Sequence of chain B:
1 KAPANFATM

Residue-level contacts at the interface:
Residue L81 in chain A contacts residue M9 in chain B (closest heavy-atom distance 3.9 Å).
Residue K66 in chain A interacts with residue A2 in chain B (closest heavy-atom distance 2.7 Å).
Residue F116 in chain A interacts with residue M9 in chain B (closest heavy-atom distance 3.5 Å).
Residue E63 in chain A contacts residue A2 in chain B (closest heavy-atom distance 2.9 Å).
Residue Y156 in chain A contacts residue F6 in chain B (closest heavy-atom distance 3.1 Å).
Residue W73 in chain A contacts residue F6 in chain B (closest heavy-atom distance 2.9 Å).
Residue F74 in chain A is in contact with residue N5 in chain B (closest heavy-atom distance 4.0 Å).
Residue Q70 in chain A contacts residue P3 in chain B (closest heavy-atom distance 3.8 Å).
Residue W147 in chain A contacts residue A7 in chain B (closest heavy-atom distance 3.6 Å).
Residue W73 in chain A is in contact with residue N5 in chain B (closest heavy-atom distance 3.3 Å).
Residue K146 in chain A is in contact with residue T8 in chain B (closest heavy-atom distance 2.8 Å).
Residue K66 in chain A contacts residue K1 in chain B (closest heavy-atom distance 4.0 Å).
Residue Y123 in chain A interacts with residue M9 in chain B (closest heavy-atom distance 3.7 Å).
Residue W167 in chain A interacts with residue K1 in chain B (closest heavy-atom distance 3.4 Å).
Residue Y7 in chain A is in contact with residue P3 in chain B (closest heavy-atom distance 4.0 Å).
Residue E9 in chain A contacts residue P3 in chain B (closest heavy-atom distance 3.7 Å).
Residue Q97 in chain A interacts with residue P3 in chain B (closest heavy-atom distance 4.3 Å).
Residue F116 in chain A interacts with residue N5 in chain B (closest heavy-atom distance 4.0 Å).
Residue W73 in chain A is in contact with residue A7 in chain B (closest heavy-atom distance 2.9 Å).
Residue Y159 in chain A is in contact with residue K1 in chain B (closest heavy-atom distance 2.6 Å).
Residue W147 in chain A contacts residue M9 in chain B (closest heavy-atom distance 3.9 Å).
Residue V76 in chain A is in contact with residue T8 in chain B (closest heavy-atom distance 4.3 Å).
Residue Y159 in chain A contacts residue P3 in chain B (closest heavy-atom distance 3.2 Å).
Residue Y156 in chain A is in contact with residue N5 in chain B (closest heavy-atom distance 3.4 Å).
Residue Y156 in chain A is in contact with residue A4 in chain B (closest heavy-atom distance 4.7 Å).
Residue Y84 in chain A interacts with residue M9 in chain B (closest heavy-atom distance 2.6 Å).
Residue N80 in chain A interacts with residue M9 in chain B (closest heavy-atom distance 2.8 Å).
Residue Y156 in chain A is in contact with residue A7 in chain B (closest heavy-atom distance 4.5 Å).
Residue N80 in chain A interacts with residue T8 in chain B (closest heavy-atom distance 3.9 Å).
Residue E163 in chain A is in contact with residue A2 in chain B (closest heavy-atom distance 4.7 Å).
Residue K66 in chain A interacts with residue A4 in chain B (closest heavy-atom distance 3.8 Å).
Residue E63 in chain A is in contact with residue K1 in chain B (closest heavy-atom distance 3.5 Å).
Residue Y7 in chain A interacts with residue K1 in chain B (closest heavy-atom distance 3.1 Å).
Residue L95 in chain A interacts with residue M9 in chain B (closest heavy-atom distance 3.9 Å).
Residue Q97 in chain A contacts residue N5 in chain B (closest heavy-atom distance 2.7 Å).
Residue S77 in chain A contacts residue M9 in chain B (closest heavy-atom distance 3.0 Å).
Residue W73 in chain A is in contact with residue T8 in chain B (closest heavy-atom distance 3.7 Å).
Residue K146 in chain A interacts with residue A7 in chain B (closest heavy-atom distance 4.6 Å).
Residue E163 in chain A interacts with residue K1 in chain B (closest heavy-atom distance 3.4 Å).
Residue S150 in chain A contacts residue A7 in chain B (closest heavy-atom distance 4.0 Å).
Residue I124 in chain A interacts with residue M9 in chain B (closest heavy-atom distance 4.0 Å).
Residue K146 in chain A interacts with residue M9 in chain B (closest heavy-atom distance 3.1 Å).
Residue K66 in chain A is in contact with residue P3 in chain B (closest heavy-atom distance 3.7 Å).
Residue S99 in chain A interacts with residue P3 in chain B (closest heavy-atom distance 3.6 Å).
Residue W147 in chain A interacts with residue T8 in chain B (closest heavy-atom distance 3.0 Å).
Residue R62 in chain A is in contact with residue K1 in chain B (closest heavy-atom distance 2.9 Å).
Residue Y45 in chain A is in contact with residue A2 in chain B (closest heavy-atom distance 3.7 Å).
Residue A152 in chain A is in contact with residue F6 in chain B (closest heavy-atom distance 4.4 Å).
Residue Q70 in chain A contacts residue N5 in chain B (closest heavy-atom distance 2.8 Å).
Residue M5 in chain A is in contact with residue K1 in chain B (closest heavy-atom distance 3.8 Å).
Residue Y171 in chain A interacts with residue K1 in chain B (closest heavy-atom distance 2.9 Å).
Residue Y7 in chain A interacts with residue A2 in chain B (closest heavy-atom distance 3.4 Å).
Residue H155 in chain A contacts residue F6 in chain B (closest heavy-atom distance 3.2 Å).
Residue Y59 in chain A contacts residue K1 in chain B (closest heavy-atom distance 3.8 Å).
Residue T143 in chain A interacts with residue M9 in chain B (closest heavy-atom distance 2.8 Å).
Residue S77 in chain A interacts with residue T8 in chain B (closest heavy-atom distance 3.7 Å).
Residue W73 in chain A is in contact with residue M9 in chain B (closest heavy-atom distance 3.6 Å).
Residue Y159 in chain A contacts residue A2 in chain B (closest heavy-atom distance 3.4 Å).
Residue Q70 in chain A is in contact with residue A4 in chain B (closest heavy-atom distance 3.5 Å).

This data describes a binding interaction between two proteins.

Sequence of chain A:
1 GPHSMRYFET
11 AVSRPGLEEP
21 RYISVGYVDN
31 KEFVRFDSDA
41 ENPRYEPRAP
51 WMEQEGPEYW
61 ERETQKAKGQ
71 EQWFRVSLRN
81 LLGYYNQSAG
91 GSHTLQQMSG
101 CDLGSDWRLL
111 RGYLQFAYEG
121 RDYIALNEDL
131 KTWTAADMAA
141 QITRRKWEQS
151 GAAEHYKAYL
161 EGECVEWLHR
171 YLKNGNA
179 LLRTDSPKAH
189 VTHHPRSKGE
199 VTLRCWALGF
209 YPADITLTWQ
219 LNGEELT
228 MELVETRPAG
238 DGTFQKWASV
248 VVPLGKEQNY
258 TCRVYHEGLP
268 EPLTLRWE